Contacts between the two chains:
Residue R215 in the second protein is in contact with residue Y109 in the first protein (closest heavy-atom distance 4.0 Å).
Residue L307 in the second protein interacts with residue K11 in the first protein (closest heavy-atom distance 3.6 Å).
Residue V107 in the second protein contacts residue F133 in the first protein (closest heavy-atom distance 3.3 Å).
Residue L307 in the second protein interacts with residue M16 in the first protein (closest heavy-atom distance 3.1 Å).
Residue N302 in the second protein is in contact with residue K11 in the first protein (closest heavy-atom distance 2.2 Å).
Residue N173 in the second protein interacts with residue V104 in the first protein (closest heavy-atom distance 3.1 Å).
Residue S171 in the second protein contacts residue V104 in the first protein (closest heavy-atom distance 3.2 Å).
Residue I172 in the second protein is in contact with residue V104 in the first protein (closest heavy-atom distance 3.8 Å).
Residue K303 in the second protein is in contact with residue K11 in the first protein (closest heavy-atom distance 3.7 Å).
Residue I228 in the second protein contacts residue G91 in the first protein (closest heavy-atom distance 3.8 Å).
Residue V107 in the second protein is in contact with residue Y140 in the first protein (closest heavy-atom distance 3.6 Å).
Residue K169 in the second protein interacts with residue G100 in the first protein (closest heavy-atom distance 3.3 Å).
Residue K176 in the second protein is in contact with residue N107 in the first protein (closest heavy-atom distance 3.9 Å).
Residue L109 in the second protein is in contact with residue V137 in the first protein (closest heavy-atom distance 3.6 Å).
Residue K235 in the second protein interacts with residue R86 in the first protein (closest heavy-atom distance 3.5 Å).
Residue K303 in the second protein interacts with residue I14 in the first protein (closest heavy-atom distance 3.3 Å).
Residue F181 in the second protein is in contact with residue Y109 in the first protein (closest heavy-atom distance 3.2 Å).
Residue K141 in the second protein interacts with residue Y117 in the first protein (closest heavy-atom distance 3.5 Å).
Residue D168 in the second protein is in contact with residue V102 in the first protein (closest heavy-atom distance 3.8 Å).
Residue K303 in the second protein is in contact with residue S15 in the first protein (closest heavy-atom distance 2.9 Å).
Residue V107 in the second protein contacts residue Y142 in the first protein (closest heavy-atom distance 3.4 Å).
Residue L307 in the second protein is in contact with residue M8 in the first protein (closest heavy-atom distance 3.6 Å).
Residue K306 in the second protein is in contact with residue S15 in the first protein (closest heavy-atom distance 3.5 Å).
Residue D168 in the second protein is in contact with residue G100 in the first protein (closest heavy-atom distance 3.5 Å).
Residue K231 in the second protein interacts with residue Y89 in the first protein (closest heavy-atom distance 3.9 Å).
Residue N173 in the second protein is in contact with residue I106 in the first protein (closest heavy-atom distance 3.1 Å).
Residue K235 in the second protein contacts residue Y89 in the first protein (closest heavy-atom distance 3.9 Å).
Residue D225 in the second protein interacts with residue G91 in the first protein (closest heavy-atom distance 3.5 Å).
Residue K169 in the second protein contacts residue W101 in the first protein (closest heavy-atom distance 3.5 Å).
Residue N212 in the second protein contacts residue H87 in the first protein (closest heavy-atom distance 4.0 Å).
Residue Y177 in the second protein interacts with residue G91 in the first protein (closest heavy-atom distance 3.9 Å).
Residue D175 in the second protein interacts with residue I106 in the first protein (closest heavy-atom distance 2.8 Å).
Residue F174 in the second protein interacts with residue I106 in the first protein (closest heavy-atom distance 3.4 Å).
Residue D175 in the second protein interacts with residue Y108 in the first protein (closest heavy-atom distance 3.0 Å).
Residue L300 in the second protein contacts residue K11 in the first protein (closest heavy-atom distance 3.2 Å).
Residue S171 in the second protein is in contact with residue V102 in the first protein (closest heavy-atom distance 3.3 Å).
Residue K303 in the second protein contacts residue N10 in the first protein (closest heavy-atom distance 4.0 Å).
Residue I170 in the second protein contacts residue W101 in the first protein (closest heavy-atom distance 3.5 Å).
Residue K176 in the second protein contacts residue R113 in the first protein (closest heavy-atom distance 3.3 Å).
Residue N106 in the second protein interacts with residue Y142 in the first protein (closest heavy-atom distance 3.6 Å).
Residue K231 in the second protein interacts with residue L90 in the first protein (closest heavy-atom distance 3.3 Å).
Residue T142 in the second protein interacts with residue Y117 in the first protein (closest heavy-atom distance 3.9 Å).
Residue K169 in the second protein interacts with residue V102 in the first protein (closest heavy-atom distance 2.7 Å).
Residue M304 in the second protein is in contact with residue S15 in the first protein (closest heavy-atom distance 3.5 Å).
Residue S171 in the second protein is in contact with residue L103 in the first protein (closest heavy-atom distance 2.9 Å).
Residue K176 in the second protein interacts with residue Y108 in the first protein (closest heavy-atom distance 3.2 Å).
Residue Y177 in the second protein contacts residue Y109 in the first protein (closest heavy-atom distance 3.7 Å).
Residue L216 in the second protein is in contact with residue Y109 in the first protein (closest heavy-atom distance 3.8 Å).
Residue K306 in the second protein interacts with residue M16 in the first protein (closest heavy-atom distance 3.8 Å).
Residue I153 in the second protein is in contact with residue Y51 in the first protein (closest heavy-atom distance 3.0 Å).
Residue L305 in the second protein is in contact with residue K11 in the first protein (closest heavy-atom distance 3.4 Å).
Residue L109 in the second protein interacts with residue F133 in the first protein (closest heavy-atom distance 3.5 Å).
Residue D227 in the second protein interacts with residue G91 in the first protein (closest heavy-atom distance 4.0 Å).
Residue I170 in the second protein interacts with residue V102 in the first protein (closest heavy-atom distance 3.4 Å).
Residue N212 in the second protein interacts with residue S111 in the first protein (closest heavy-atom distance 2.9 Å).
Residue I228 in the second protein is in contact with residue L90 in the first protein (closest heavy-atom distance 3.0 Å).
Residue D175 in the second protein contacts residue N107 in the first protein (closest heavy-atom distance 3.4 Å).
Residue F174 in the second protein interacts with residue Y108 in the first protein (closest heavy-atom distance 3.4 Å).
Residue Y177 in the second protein interacts with residue N107 in the first protein (closest heavy-atom distance 3.7 Å).
Residue L216 in the second protein contacts residue Y89 in the first protein (closest heavy-atom distance 3.8 Å).

These two protein chains interact to form a complex.

Sequence of the second protein:
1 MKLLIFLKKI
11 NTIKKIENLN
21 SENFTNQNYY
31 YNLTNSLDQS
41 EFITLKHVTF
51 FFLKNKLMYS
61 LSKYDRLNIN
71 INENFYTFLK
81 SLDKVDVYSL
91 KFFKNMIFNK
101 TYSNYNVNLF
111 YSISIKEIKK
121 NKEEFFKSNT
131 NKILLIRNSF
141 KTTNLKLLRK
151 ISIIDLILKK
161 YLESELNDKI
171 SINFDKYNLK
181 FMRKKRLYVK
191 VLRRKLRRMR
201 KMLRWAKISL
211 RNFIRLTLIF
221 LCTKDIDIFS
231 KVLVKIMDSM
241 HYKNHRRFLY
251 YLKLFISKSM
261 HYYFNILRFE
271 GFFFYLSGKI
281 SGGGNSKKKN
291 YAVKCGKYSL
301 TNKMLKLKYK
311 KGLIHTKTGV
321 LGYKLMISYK

Sequence of the first protein:
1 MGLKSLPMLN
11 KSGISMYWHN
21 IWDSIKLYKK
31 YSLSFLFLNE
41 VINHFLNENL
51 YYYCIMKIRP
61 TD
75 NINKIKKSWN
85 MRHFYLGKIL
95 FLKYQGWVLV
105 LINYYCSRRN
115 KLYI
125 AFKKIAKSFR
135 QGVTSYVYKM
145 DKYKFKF